The following describes two proteins that form a bound complex.

Interface contacts:
Residue S64 in the first protein contacts residue N28 in the second protein (closest heavy-atom distance 2.5 Å).
Residue E70 in the first protein contacts residue N28 in the second protein (closest heavy-atom distance 4.2 Å).
Residue E89 in the first protein interacts with residue K10 in the second protein (closest heavy-atom distance 3.2 Å).
Residue G66 in the first protein interacts with residue D24 in the second protein (closest heavy-atom distance 3.1 Å).
Residue C500 in the first protein contacts residue Y35 in the second protein (closest heavy-atom distance 3.9 Å).
Residue D65 in the first protein is in contact with residue R31 in the second protein (closest heavy-atom distance 2.9 Å).
Residue W106 in the first protein is in contact with residue F59 in the second protein (closest heavy-atom distance 4.0 Å).
Residue Q501 in the first protein interacts with residue R31 in the second protein (closest heavy-atom distance 1.4 Å).
Residue R78 in the first protein interacts with residue D24 in the second protein (closest heavy-atom distance 3.1 Å).
Residue S90 in the first protein interacts with residue Y23 in the second protein (closest heavy-atom distance 3.4 Å).
Residue E70 in the first protein is in contact with residue D24 in the second protein (closest heavy-atom distance 1.0 Å).
Residue K465 in the first protein contacts residue D41 in the second protein (closest heavy-atom distance 3.8 Å).
Residue S90 in the first protein is in contact with residue Q11 in the second protein (closest heavy-atom distance 3.0 Å).
Residue D65 in the first protein is in contact with residue N28 in the second protein (closest heavy-atom distance 3.1 Å).
Residue Q501 in the first protein is in contact with residue S32 in the second protein (closest heavy-atom distance 2.7 Å).
Residue Q444 in the first protein is in contact with residue Y35 in the second protein (closest heavy-atom distance 1.0 Å).
Residue R83 in the first protein contacts residue D15 in the second protein (closest heavy-atom distance 3.8 Å).
Residue L88 in the first protein contacts residue Q11 in the second protein (closest heavy-atom distance 1.2 Å).
Residue E89 in the first protein contacts residue Q14 in the second protein (closest heavy-atom distance 3.4 Å).
Residue F132 in the first protein is in contact with residue S60 in the second protein (closest heavy-atom distance 3.9 Å).
Residue S90 in the first protein interacts with residue Q14 in the second protein (closest heavy-atom distance 2.9 Å).
Residue E89 in the first protein is in contact with residue Q11 in the second protein (closest heavy-atom distance 1.5 Å).
Residue C500 in the first protein is in contact with residue R31 in the second protein (closest heavy-atom distance 4.1 Å).
Residue R76 in the first protein contacts residue E19 in the second protein (closest heavy-atom distance 2.7 Å).
Residue T442 in the first protein contacts residue Q36 in the second protein (closest heavy-atom distance 4.0 Å).
Residue E70 in the first protein interacts with residue Y23 in the second protein (closest heavy-atom distance 4.0 Å).
Residue F132 in the first protein interacts with residue F59 in the second protein (closest heavy-atom distance 3.6 Å).
Residue Y139 in the first protein contacts residue F59 in the second protein (closest heavy-atom distance 3.1 Å).
Residue W106 in the first protein interacts with residue I63 in the second protein (closest heavy-atom distance 4.2 Å).
Residue G66 in the first protein contacts residue N28 in the second protein (closest heavy-atom distance 3.3 Å).
Residue R78 in the first protein interacts with residue S27 in the second protein (closest heavy-atom distance 2.7 Å).
Residue T442 in the first protein is in contact with residue Y35 in the second protein (closest heavy-atom distance 3.4 Å).
Residue Y443 in the first protein interacts with residue Y35 in the second protein (closest heavy-atom distance 3.8 Å).
Residue G137 in the first protein contacts residue S60 in the second protein (closest heavy-atom distance 2.3 Å).
Residue R76 in the first protein is in contact with residue V18 in the second protein (closest heavy-atom distance 0.4 Å).
Residue N470 in the first protein contacts residue Q48 in the second protein (closest heavy-atom distance 3.7 Å).
Residue F416 in the first protein interacts with residue D41 in the second protein (closest heavy-atom distance 2.7 Å).
Residue Y71 in the first protein interacts with residue D24 in the second protein (closest heavy-atom distance 1.9 Å).
Residue D138 in the first protein interacts with residue F59 in the second protein (closest heavy-atom distance 2.8 Å).
Residue D418 in the first protein interacts with residue Q36 in the second protein (closest heavy-atom distance 1.1 Å).
Residue S90 in the first protein is in contact with residue V18 in the second protein (closest heavy-atom distance 4.2 Å).
Residue W106 in the first protein is in contact with residue S60 in the second protein (closest heavy-atom distance 3.8 Å).
Residue R78 in the first protein is in contact with residue V18 in the second protein (closest heavy-atom distance 3.5 Å).
Residue V69 in the first protein is in contact with residue D24 in the second protein (closest heavy-atom distance 4.1 Å).
Residue K73 in the first protein is in contact with residue E19 in the second protein (closest heavy-atom distance 4.0 Å).
Residue F416 in the first protein is in contact with residue Q36 in the second protein (closest heavy-atom distance 3.7 Å).
Residue D138 in the first protein contacts residue P57 in the second protein (closest heavy-atom distance 3.7 Å).
Residue D138 in the first protein contacts residue T58 in the second protein (closest heavy-atom distance 3.0 Å).
Residue Q501 in the first protein contacts residue N28 in the second protein (closest heavy-atom distance 3.1 Å).
Residue Y71 in the first protein contacts residue G21 in the second protein (closest heavy-atom distance 4.1 Å).
Residue F416 in the first protein is in contact with residue Y35 in the second protein (closest heavy-atom distance 1.5 Å).
Residue F416 in the first protein contacts residue G38 in the second protein (closest heavy-atom distance 4.2 Å).
Residue Y71 in the first protein interacts with residue V18 in the second protein (closest heavy-atom distance 3.1 Å).
Residue C87 in the first protein interacts with residue Q11 in the second protein (closest heavy-atom distance 4.0 Å).
Residue D468 in the first protein contacts residue Q48 in the second protein (closest heavy-atom distance 0.9 Å).
Residue L440 in the first protein contacts residue S32 in the second protein (closest heavy-atom distance 3.7 Å).
Residue L88 in the first protein contacts residue H8 in the second protein (closest heavy-atom distance 3.9 Å).
Residue R78 in the first protein is in contact with residue Y23 in the second protein (closest heavy-atom distance 1.9 Å).
Residue L88 in the first protein interacts with residue D15 in the second protein (closest heavy-atom distance 4.2 Å).
Residue R83 in the first protein is in contact with residue Q11 in the second protein (closest heavy-atom distance 3.7 Å).

Sequence of the first protein:
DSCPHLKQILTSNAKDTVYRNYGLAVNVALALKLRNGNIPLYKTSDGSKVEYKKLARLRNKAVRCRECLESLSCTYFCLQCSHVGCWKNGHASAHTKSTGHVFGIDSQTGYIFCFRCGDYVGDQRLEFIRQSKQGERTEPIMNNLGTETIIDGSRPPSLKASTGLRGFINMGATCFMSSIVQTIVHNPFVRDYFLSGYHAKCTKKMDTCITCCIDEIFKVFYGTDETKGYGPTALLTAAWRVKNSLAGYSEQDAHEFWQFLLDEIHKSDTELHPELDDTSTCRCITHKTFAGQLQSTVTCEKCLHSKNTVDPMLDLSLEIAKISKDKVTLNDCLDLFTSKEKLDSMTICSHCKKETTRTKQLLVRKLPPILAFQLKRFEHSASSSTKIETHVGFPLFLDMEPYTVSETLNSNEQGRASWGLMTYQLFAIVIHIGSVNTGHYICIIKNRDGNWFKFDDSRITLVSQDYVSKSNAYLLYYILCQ

Sequence of the second protein:
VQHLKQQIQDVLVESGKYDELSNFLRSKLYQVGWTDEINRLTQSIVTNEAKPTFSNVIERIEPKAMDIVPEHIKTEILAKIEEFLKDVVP